Interface contacts:
Residue R7 in protein 2 interacts with residue V259 in protein 1 (closest heavy-atom distance 3.4 Å).
Residue K17 in protein 2 is in contact with residue I268 in protein 1 (closest heavy-atom distance 3.7 Å).
Residue D180 in protein 2 is in contact with residue C164 in protein 1 (closest heavy-atom distance 3.8 Å).
Residue L18 in protein 2 interacts with residue T242 in protein 1 (closest heavy-atom distance 3.7 Å).
Residue E383 in protein 2 contacts residue T356 in protein 1 (closest heavy-atom distance 3.5 Å).
Residue D320 in protein 2 contacts residue T311 in protein 1 (closest heavy-atom distance 3.7 Å).
Residue V5 in protein 2 interacts with residue E243 in protein 1 (closest heavy-atom distance 3.6 Å).
Residue D321 in protein 2 contacts residue R312 in protein 1 (closest heavy-atom distance 2.6 Å).
Residue I249 in protein 2 interacts with residue Q347 in protein 1 (closest heavy-atom distance 3.4 Å).
Residue E323 in protein 2 interacts with residue T238 in protein 1 (closest heavy-atom distance 3.2 Å).
Residue T247 in protein 2 interacts with residue C349 in protein 1 (closest heavy-atom distance 3.8 Å).
Residue Y324 in protein 2 contacts residue R309 in protein 1 (closest heavy-atom distance 3.6 Å).
Residue T247 in protein 2 contacts residue F348 in protein 1 (closest heavy-atom distance 3.6 Å).
Residue Y415 in protein 2 is in contact with residue R309 in protein 1 (closest heavy-atom distance 3.7 Å).
Residue K17 in protein 2 interacts with residue L263 in protein 1 (closest heavy-atom distance 3.8 Å).
Residue E323 in protein 2 interacts with residue R373 in protein 1 (closest heavy-atom distance 3.6 Å).
Residue R7 in protein 2 interacts with residue D256 in protein 1 (closest heavy-atom distance 2.7 Å).
Residue D180 in protein 2 contacts residue T161 in protein 1 (closest heavy-atom distance 3.5 Å).
Residue R252 in protein 2 is in contact with residue Q347 in protein 1 (closest heavy-atom distance 3.5 Å).
Residue G380 in protein 2 contacts residue K354 in protein 1 (closest heavy-atom distance 3.3 Å).
Residue E419 in protein 2 interacts with residue R309 in protein 1 (closest heavy-atom distance 2.5 Å).
Residue I14 in protein 2 interacts with residue M258 in protein 1 (closest heavy-atom distance 3.7 Å).
Residue D374 in protein 2 contacts residue D352 in protein 1 (closest heavy-atom distance 3.5 Å).
Residue D321 in protein 2 is in contact with residue K236 in protein 1 (closest heavy-atom distance 3.5 Å).
Residue L18 in protein 2 contacts residue D269 in protein 1 (closest heavy-atom distance 3.7 Å).
Residue S326 in protein 2 interacts with residue A342 in protein 1 (closest heavy-atom distance 3.5 Å).
Residue E323 in protein 2 interacts with residue D343 in protein 1 (closest heavy-atom distance 3.0 Å).
Residue V376 in protein 2 interacts with residue D352 in protein 1 (closest heavy-atom distance 3.3 Å).
Residue S326 in protein 2 contacts residue D343 in protein 1 (closest heavy-atom distance 2.8 Å).
Residue R387 in protein 2 contacts residue Q371 in protein 1 (closest heavy-atom distance 3.0 Å).
Residue R7 in protein 2 is in contact with residue A255 in protein 1 (closest heavy-atom distance 3.7 Å).
Residue I14 in protein 2 contacts residue V259 in protein 1 (closest heavy-atom distance 3.7 Å).
Residue I322 in protein 2 interacts with residue K236 in protein 1 (closest heavy-atom distance 3.6 Å).
Residue Y324 in protein 2 contacts residue I237 in protein 1 (closest heavy-atom distance 3.4 Å).
Residue A20 in protein 2 is in contact with residue D269 in protein 1 (closest heavy-atom distance 3.6 Å).
Residue N187 in protein 2 is in contact with residue K165 in protein 1 (closest heavy-atom distance 3.2 Å).
Residue P16 in protein 2 is in contact with residue T246 in protein 1 (closest heavy-atom distance 3.5 Å).
Residue P19 in protein 2 is in contact with residue F222 in protein 1 (closest heavy-atom distance 3.7 Å).
Residue K422 in protein 2 is in contact with residue R399 in protein 1 (closest heavy-atom distance 3.4 Å).
Residue R179 in protein 2 interacts with residue T161 in protein 1 (closest heavy-atom distance 3.4 Å).
Residue D188 in protein 2 interacts with residue M166 in protein 1 (closest heavy-atom distance 3.5 Å).
Residue L250 in protein 2 interacts with residue A345 in protein 1 (closest heavy-atom distance 3.3 Å).
Residue D321 in protein 2 is in contact with residue H233 in protein 1 (closest heavy-atom distance 2.6 Å).
Residue R387 in protein 2 contacts residue A342 in protein 1 (closest heavy-atom distance 2.6 Å).
Residue S2 in protein 2 contacts residue E243 in protein 1 (closest heavy-atom distance 3.5 Å).
Residue L250 in protein 2 contacts residue L344 in protein 1 (closest heavy-atom distance 3.5 Å).
Residue V376 in protein 2 contacts residue K354 in protein 1 (closest heavy-atom distance 3.8 Å).
Residue P19 in protein 2 contacts residue I268 in protein 1 (closest heavy-atom distance 3.2 Å).
Residue K388 in protein 2 contacts residue S340 in protein 1 (closest heavy-atom distance 3.2 Å).
Residue K17 in protein 2 interacts with residue M262 in protein 1 (closest heavy-atom distance 2.7 Å).
Residue E383 in protein 2 interacts with residue K354 in protein 1 (closest heavy-atom distance 3.5 Å).
Residue I66 in protein 2 is in contact with residue M166 in protein 1 (closest heavy-atom distance 3.6 Å).
Residue V3 in protein 2 interacts with residue E243 in protein 1 (closest heavy-atom distance 3.5 Å).
Residue A255 in protein 2 interacts with residue Q347 in protein 1 (closest heavy-atom distance 3.4 Å).
Residue E323 in protein 2 interacts with residue G239 in protein 1 (closest heavy-atom distance 2.8 Å).
Residue S326 in protein 2 contacts residue L344 in protein 1 (closest heavy-atom distance 3.7 Å).
Residue L379 in protein 2 interacts with residue K354 in protein 1 (closest heavy-atom distance 3.5 Å).
Residue E323 in protein 2 contacts residue K236 in protein 1 (closest heavy-atom distance 3.8 Å).
Residue T246 in protein 2 contacts residue F348 in protein 1 (closest heavy-atom distance 3.3 Å).
Residue P16 in protein 2 interacts with residue T242 in protein 1 (closest heavy-atom distance 3.4 Å).

Sequence of protein 2:
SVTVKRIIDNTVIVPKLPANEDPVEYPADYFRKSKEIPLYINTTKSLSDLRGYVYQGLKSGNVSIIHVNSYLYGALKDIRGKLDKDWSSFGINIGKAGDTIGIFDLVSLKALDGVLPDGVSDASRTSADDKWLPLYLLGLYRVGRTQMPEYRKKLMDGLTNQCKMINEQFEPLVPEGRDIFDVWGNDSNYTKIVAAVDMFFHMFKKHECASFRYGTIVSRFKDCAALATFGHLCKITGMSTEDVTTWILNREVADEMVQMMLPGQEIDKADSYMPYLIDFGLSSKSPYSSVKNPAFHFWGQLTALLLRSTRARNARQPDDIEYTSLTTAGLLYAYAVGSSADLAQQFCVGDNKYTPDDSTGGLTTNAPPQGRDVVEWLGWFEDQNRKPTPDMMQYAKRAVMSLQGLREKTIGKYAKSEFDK

These two protein chains interact to form a complex.

Sequence of protein 1:
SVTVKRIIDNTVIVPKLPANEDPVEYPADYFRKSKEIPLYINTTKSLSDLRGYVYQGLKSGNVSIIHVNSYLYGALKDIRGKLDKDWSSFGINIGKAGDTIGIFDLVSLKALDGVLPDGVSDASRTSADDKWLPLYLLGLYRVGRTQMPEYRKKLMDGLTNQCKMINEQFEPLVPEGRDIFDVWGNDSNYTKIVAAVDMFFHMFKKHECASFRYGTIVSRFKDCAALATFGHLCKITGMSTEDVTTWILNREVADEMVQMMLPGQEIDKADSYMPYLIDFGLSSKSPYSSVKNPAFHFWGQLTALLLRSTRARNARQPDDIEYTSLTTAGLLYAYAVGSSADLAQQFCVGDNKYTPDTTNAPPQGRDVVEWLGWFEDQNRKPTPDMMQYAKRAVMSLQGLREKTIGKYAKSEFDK